These two protein chains interact to form a complex.

Contacts between the two chains:
Residue R25 in protein 1 is in contact with residue M14 in protein 2 (closest heavy-atom distance 2.9 Å).
Residue N45 in protein 1 contacts residue I21 in protein 2 (closest heavy-atom distance 3.6 Å).
Residue G41 in protein 1 is in contact with residue M14 in protein 2 (closest heavy-atom distance 3.4 Å).
Residue R14 in protein 1 interacts with residue F11 in protein 2 (closest heavy-atom distance 3.8 Å).
Residue P31 in protein 1 contacts residue A3 in protein 2 (closest heavy-atom distance 4.1 Å).
Residue K17 in protein 1 interacts with residue T16 in protein 2 (closest heavy-atom distance 4.0 Å).
Residue I42 in protein 1 contacts residue M14 in protein 2 (closest heavy-atom distance 3.4 Å).
Residue R39 in protein 1 contacts residue E10 in protein 2 (closest heavy-atom distance 2.7 Å).
Residue D30 in protein 1 contacts residue Y1 in protein 2 (closest heavy-atom distance 2.8 Å).
Residue F16 in protein 1 is in contact with residue F11 in protein 2 (closest heavy-atom distance 3.6 Å).
Residue P37 in protein 1 interacts with residue A7 in protein 2 (closest heavy-atom distance 3.6 Å).
Residue N45 in protein 1 interacts with residue L19 in protein 2 (closest heavy-atom distance 3.2 Å).
Residue S12 in protein 1 contacts residue F11 in protein 2 (closest heavy-atom distance 3.9 Å).
Residue K19 in protein 1 contacts residue L19 in protein 2 (closest heavy-atom distance 2.7 Å).
Residue K36 in protein 1 contacts residue D8 in protein 2 (closest heavy-atom distance 2.6 Å).
Residue S43 in protein 1 is in contact with residue L19 in protein 2 (closest heavy-atom distance 3.6 Å).
Residue N45 in protein 1 is in contact with residue E23 in protein 2 (closest heavy-atom distance 2.6 Å).
Residue I22 in protein 1 interacts with residue L19 in protein 2 (closest heavy-atom distance 3.7 Å).
Residue N45 in protein 1 interacts with residue A18 in protein 2 (closest heavy-atom distance 2.9 Å).
Residue K36 in protein 1 is in contact with residue A7 in protein 2 (closest heavy-atom distance 2.8 Å).
Residue E32 in protein 1 is in contact with residue G2 in protein 2 (closest heavy-atom distance 2.9 Å).
Residue D30 in protein 1 contacts residue G2 in protein 2 (closest heavy-atom distance 3.1 Å).
Residue E47 in protein 1 interacts with residue G26 in protein 2 (closest heavy-atom distance 4.1 Å).
Residue E32 in protein 1 interacts with residue Y1 in protein 2 (closest heavy-atom distance 2.6 Å).
Residue K19 in protein 1 interacts with residue G20 in protein 2 (closest heavy-atom distance 3.8 Å).
Residue F16 in protein 1 contacts residue E12 in protein 2 (closest heavy-atom distance 3.4 Å).
Residue L44 in protein 1 is in contact with residue L19 in protein 2 (closest heavy-atom distance 3.2 Å).
Residue N45 in protein 1 contacts residue G20 in protein 2 (closest heavy-atom distance 3.3 Å).
Residue E34 in protein 1 contacts residue L4 in protein 2 (closest heavy-atom distance 3.4 Å).
Residue K19 in protein 1 interacts with residue F15 in protein 2 (closest heavy-atom distance 3.5 Å).
Residue K36 in protein 1 contacts residue L4 in protein 2 (closest heavy-atom distance 2.7 Å).
Residue P46 in protein 1 is in contact with residue L19 in protein 2 (closest heavy-atom distance 4.1 Å).
Residue Q48 in protein 1 contacts residue A18 in protein 2 (closest heavy-atom distance 3.7 Å).
Residue D23 in protein 1 contacts residue F11 in protein 2 (closest heavy-atom distance 3.9 Å).
Residue P37 in protein 1 is in contact with residue F11 in protein 2 (closest heavy-atom distance 3.6 Å).
Residue G18 in protein 1 contacts residue F15 in protein 2 (closest heavy-atom distance 4.2 Å).
Residue L21 in protein 1 is in contact with residue L19 in protein 2 (closest heavy-atom distance 3.6 Å).
Residue E34 in protein 1 contacts residue Y1 in protein 2 (closest heavy-atom distance 2.6 Å).
Residue M35 in protein 1 interacts with residue L4 in protein 2 (closest heavy-atom distance 4.2 Å).
Residue K36 in protein 1 is in contact with residue F11 in protein 2 (closest heavy-atom distance 4.1 Å).
Residue Q51 in protein 1 interacts with residue D22 in protein 2 (closest heavy-atom distance 2.8 Å).
Residue K17 in protein 1 contacts residue F15 in protein 2 (closest heavy-atom distance 3.6 Å).
Residue K19 in protein 1 is in contact with residue E23 in protein 2 (closest heavy-atom distance 2.6 Å).
Residue K36 in protein 1 contacts residue A3 in protein 2 (closest heavy-atom distance 3.8 Å).
Residue R14 in protein 1 interacts with residue D8 in protein 2 (closest heavy-atom distance 2.6 Å).
Residue D30 in protein 1 contacts residue L4 in protein 2 (closest heavy-atom distance 2.7 Å).
Residue E47 in protein 1 contacts residue E23 in protein 2 (closest heavy-atom distance 4.2 Å).
Residue Q48 in protein 1 contacts residue I21 in protein 2 (closest heavy-atom distance 3.8 Å).
Residue V20 in protein 1 interacts with residue L19 in protein 2 (closest heavy-atom distance 3.4 Å).
Residue F16 in protein 1 interacts with residue D8 in protein 2 (closest heavy-atom distance 4.1 Å).
Residue K17 in protein 1 is in contact with residue E12 in protein 2 (closest heavy-atom distance 2.6 Å).
Residue E47 in protein 1 contacts residue D22 in protein 2 (closest heavy-atom distance 3.5 Å).
Residue S43 in protein 1 contacts residue M14 in protein 2 (closest heavy-atom distance 3.2 Å).
Residue L21 in protein 1 is in contact with residue F15 in protein 2 (closest heavy-atom distance 4.2 Å).
Residue S43 in protein 1 contacts residue A18 in protein 2 (closest heavy-atom distance 3.7 Å).
Residue D30 in protein 1 contacts residue A3 in protein 2 (closest heavy-atom distance 2.6 Å).
Residue N45 in protein 1 contacts residue D22 in protein 2 (closest heavy-atom distance 3.3 Å).
Residue L21 in protein 1 contacts residue F11 in protein 2 (closest heavy-atom distance 3.8 Å).
Residue F16 in protein 1 contacts residue F15 in protein 2 (closest heavy-atom distance 3.1 Å).
Residue Q48 in protein 1 interacts with residue D22 in protein 2 (closest heavy-atom distance 2.7 Å).

Sequence of protein 1:
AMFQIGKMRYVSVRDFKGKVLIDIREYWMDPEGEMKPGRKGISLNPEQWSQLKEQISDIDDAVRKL

Sequence of protein 2:
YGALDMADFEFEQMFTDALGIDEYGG